Residue-level contacts at the interface:
Residue W150 in chain A contacts residue W150 in chain B (closest heavy-atom distance 4.0 Å).
Residue S139 in chain A interacts with residue V60 in chain B (closest heavy-atom distance 3.2 Å).
Residue S139 in chain A is in contact with residue Y221 in chain B (closest heavy-atom distance 4.0 Å).
Residue W150 in chain A interacts with residue S112 in chain B (closest heavy-atom distance 4.2 Å).
Residue R140 in chain A interacts with residue P86 in chain B (closest heavy-atom distance 3.4 Å).
Residue S139 in chain A contacts residue E61 in chain B (closest heavy-atom distance 3.7 Å).
Residue R140 in chain A is in contact with residue R87 in chain B (closest heavy-atom distance 3.6 Å).
Residue S118 in chain A interacts with residue P109 in chain B (closest heavy-atom distance 4.7 Å).
Residue F144 in chain A contacts residue S160 in chain B (closest heavy-atom distance 4.2 Å).
Residue V169 in chain A contacts residue S160 in chain B (closest heavy-atom distance 4.6 Å).
Residue Y151 in chain A is in contact with residue E154 in chain B (closest heavy-atom distance 3.2 Å).
Residue F144 in chain A interacts with residue Y221 in chain B (closest heavy-atom distance 3.5 Å).
Residue A167 in chain A is in contact with residue C156 in chain B (closest heavy-atom distance 3.9 Å).
Residue A113 in chain A is in contact with residue S112 in chain B (closest heavy-atom distance 3.4 Å).
Residue T146 in chain A is in contact with residue L108 in chain B (closest heavy-atom distance 3.3 Å).
Residue S118 in chain A interacts with residue E110 in chain B (closest heavy-atom distance 3.2 Å).
Residue R165 in chain A contacts residue H157 in chain B (closest heavy-atom distance 2.7 Å).
Residue R140 in chain A is in contact with residue V60 in chain B (closest heavy-atom distance 4.4 Å).
Residue A113 in chain A is in contact with residue V111 in chain B (closest heavy-atom distance 4.6 Å).
Residue N166 in chain A interacts with residue H157 in chain B (closest heavy-atom distance 4.1 Å).
Residue T114 in chain A interacts with residue T114 in chain B (closest heavy-atom distance 3.4 Å).
Residue A116 in chain A contacts residue V111 in chain B (closest heavy-atom distance 4.3 Å).
Residue F144 in chain A contacts residue V60 in chain B (closest heavy-atom distance 4.3 Å).
Residue T114 in chain A is in contact with residue S112 in chain B (closest heavy-atom distance 2.9 Å).
Residue I209 in chain A is in contact with residue E110 in chain B (closest heavy-atom distance 3.3 Å).
Residue A167 in chain A interacts with residue H157 in chain B (closest heavy-atom distance 4.7 Å).
Residue N166 in chain A is in contact with residue N166 in chain B (closest heavy-atom distance 3.6 Å).
Residue S208 in chain A interacts with residue E110 in chain B (closest heavy-atom distance 3.0 Å).
Residue T114 in chain A is in contact with residue A113 in chain B (closest heavy-atom distance 4.2 Å).
Residue V115 in chain A interacts with residue V111 in chain B (closest heavy-atom distance 4.2 Å).
Residue V168 in chain A is in contact with residue C156 in chain B (closest heavy-atom distance 4.0 Å).
Residue S148 in chain A is in contact with residue P109 in chain B (closest heavy-atom distance 3.4 Å).
Residue S148 in chain A is in contact with residue E110 in chain B (closest heavy-atom distance 4.2 Å).
Residue S139 in chain A contacts residue F62 in chain B (closest heavy-atom distance 2.8 Å).
Residue E120 in chain A is in contact with residue Y221 in chain B (closest heavy-atom distance 4.1 Å).
Residue R165 in chain A is in contact with residue R165 in chain B (closest heavy-atom distance 3.9 Å).
Residue Y151 in chain A contacts residue A153 in chain B (closest heavy-atom distance 3.5 Å).
Residue T146 in chain A contacts residue Y221 in chain B (closest heavy-atom distance 3.6 Å).
Residue S208 in chain A is in contact with residue K219 in chain B (closest heavy-atom distance 4.0 Å).
Residue V115 in chain A interacts with residue S112 in chain B (closest heavy-atom distance 4.2 Å).
Residue T146 in chain A is in contact with residue C156 in chain B (closest heavy-atom distance 2.9 Å).
Residue A164 in chain A interacts with residue H157 in chain B (closest heavy-atom distance 4.3 Å).
Residue A116 in chain A is in contact with residue E110 in chain B (closest heavy-atom distance 3.7 Å).
Residue V145 in chain A interacts with residue C156 in chain B (closest heavy-atom distance 4.1 Å).
Residue T135 in chain A is in contact with residue K219 in chain B (closest heavy-atom distance 3.6 Å).
Residue T135 in chain A contacts residue Y221 in chain B (closest heavy-atom distance 3.4 Å).
Residue F144 in chain A interacts with residue L159 in chain B (closest heavy-atom distance 3.9 Å).
Residue G117 in chain A is in contact with residue E110 in chain B (closest heavy-atom distance 2.9 Å).
Residue V145 in chain A is in contact with residue L159 in chain B (closest heavy-atom distance 4.3 Å).
Residue S148 in chain A contacts residue A153 in chain B (closest heavy-atom distance 4.2 Å).
Residue T146 in chain A interacts with residue L159 in chain B (closest heavy-atom distance 3.7 Å).
Residue W150 in chain A interacts with residue V111 in chain B (closest heavy-atom distance 3.2 Å).
Residue S147 in chain A interacts with residue C156 in chain B (closest heavy-atom distance 4.2 Å).
Residue A113 in chain A contacts residue A113 in chain B (closest heavy-atom distance 2.7 Å).
Residue G136 in chain A interacts with residue F62 in chain B (closest heavy-atom distance 3.8 Å).
Residue W150 in chain A interacts with residue A113 in chain B (closest heavy-atom distance 3.9 Å).
Residue R140 in chain A is in contact with residue E61 in chain B (closest heavy-atom distance 3.0 Å).
Residue T135 in chain A is in contact with residue F62 in chain B (closest heavy-atom distance 3.8 Å).
Residue S147 in chain A contacts residue A153 in chain B (closest heavy-atom distance 4.4 Å).
Residue A116 in chain A interacts with residue S112 in chain B (closest heavy-atom distance 4.6 Å).

This data describes a binding interaction between two proteins.

Sequence of chain B:
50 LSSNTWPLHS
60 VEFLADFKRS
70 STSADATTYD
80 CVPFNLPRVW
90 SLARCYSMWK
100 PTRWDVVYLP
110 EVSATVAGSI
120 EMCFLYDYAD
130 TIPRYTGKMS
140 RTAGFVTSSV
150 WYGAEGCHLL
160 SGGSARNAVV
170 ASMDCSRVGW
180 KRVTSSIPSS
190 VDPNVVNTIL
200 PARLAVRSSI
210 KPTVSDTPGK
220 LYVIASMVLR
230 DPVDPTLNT

Sequence of chain A:
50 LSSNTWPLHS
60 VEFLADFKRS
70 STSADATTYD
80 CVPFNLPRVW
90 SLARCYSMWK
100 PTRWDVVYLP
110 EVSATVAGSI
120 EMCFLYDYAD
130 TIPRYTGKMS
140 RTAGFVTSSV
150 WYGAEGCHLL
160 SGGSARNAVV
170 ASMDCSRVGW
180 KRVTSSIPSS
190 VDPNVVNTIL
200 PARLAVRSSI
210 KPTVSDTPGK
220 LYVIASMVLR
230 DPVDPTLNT